Contacts between the two chains:
Residue A360 in protein 2 interacts with residue T138 in protein 1 (closest heavy-atom distance 4.7 Å).
Residue A360 in protein 2 contacts residue L135 in protein 1 (closest heavy-atom distance 3.0 Å).
Residue S363 in protein 2 is in contact with residue L135 in protein 1 (closest heavy-atom distance 4.5 Å).
Residue G361 in protein 2 is in contact with residue L135 in protein 1 (closest heavy-atom distance 3.4 Å).
Residue V364 in protein 2 contacts residue L135 in protein 1 (closest heavy-atom distance 4.8 Å).
Residue V364 in protein 2 contacts residue R134 in protein 1 (closest heavy-atom distance 4.5 Å).
Residue V364 in protein 2 interacts with residue R131 in protein 1 (closest heavy-atom distance 2.9 Å).
Residue A357 in protein 2 interacts with residue L135 in protein 1 (closest heavy-atom distance 4.2 Å).

Sequence of protein 2:
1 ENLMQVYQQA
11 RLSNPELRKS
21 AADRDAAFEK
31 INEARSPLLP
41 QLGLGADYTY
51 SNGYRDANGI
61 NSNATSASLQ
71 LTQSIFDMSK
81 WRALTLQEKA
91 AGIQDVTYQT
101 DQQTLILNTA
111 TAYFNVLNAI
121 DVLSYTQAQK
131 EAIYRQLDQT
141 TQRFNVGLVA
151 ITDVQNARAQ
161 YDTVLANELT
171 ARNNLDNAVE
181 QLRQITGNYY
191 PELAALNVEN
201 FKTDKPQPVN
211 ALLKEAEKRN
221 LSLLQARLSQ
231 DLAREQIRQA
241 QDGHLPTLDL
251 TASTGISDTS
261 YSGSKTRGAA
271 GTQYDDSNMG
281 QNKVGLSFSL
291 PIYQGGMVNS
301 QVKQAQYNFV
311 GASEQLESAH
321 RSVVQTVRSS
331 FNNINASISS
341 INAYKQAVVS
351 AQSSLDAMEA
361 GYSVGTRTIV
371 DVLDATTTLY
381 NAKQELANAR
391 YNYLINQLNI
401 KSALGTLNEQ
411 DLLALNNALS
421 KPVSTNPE

The following describes two proteins that form a bound complex.

Sequence of protein 1:
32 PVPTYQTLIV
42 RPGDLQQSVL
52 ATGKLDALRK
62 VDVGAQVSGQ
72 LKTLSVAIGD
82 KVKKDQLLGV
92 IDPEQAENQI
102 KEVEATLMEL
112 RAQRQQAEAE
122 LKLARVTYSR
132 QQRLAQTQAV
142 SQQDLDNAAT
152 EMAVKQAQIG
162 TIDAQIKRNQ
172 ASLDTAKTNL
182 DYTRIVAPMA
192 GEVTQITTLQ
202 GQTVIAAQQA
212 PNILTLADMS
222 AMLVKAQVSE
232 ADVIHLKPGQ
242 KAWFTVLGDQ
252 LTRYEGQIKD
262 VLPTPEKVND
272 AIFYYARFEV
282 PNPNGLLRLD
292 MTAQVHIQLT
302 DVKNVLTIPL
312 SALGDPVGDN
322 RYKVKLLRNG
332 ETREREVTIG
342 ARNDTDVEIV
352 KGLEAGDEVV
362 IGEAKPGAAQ